Sequence of chain A:
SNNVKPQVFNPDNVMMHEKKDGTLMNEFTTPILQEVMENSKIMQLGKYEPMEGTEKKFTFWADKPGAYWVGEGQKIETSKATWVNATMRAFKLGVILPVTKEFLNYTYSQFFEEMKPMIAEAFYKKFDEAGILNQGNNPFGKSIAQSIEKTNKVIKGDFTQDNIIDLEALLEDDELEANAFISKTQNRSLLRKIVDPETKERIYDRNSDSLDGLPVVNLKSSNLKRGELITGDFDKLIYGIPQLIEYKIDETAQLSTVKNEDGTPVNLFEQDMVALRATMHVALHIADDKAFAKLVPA

The following describes two proteins that form a bound complex.

Residue-level contacts at the interface:
Residue K141 in chain A is in contact with residue W84 in chain B (closest heavy-atom distance 3.6 Å).
Residue T272 in chain A is in contact with residue T93 in chain B (closest heavy-atom distance 3.6 Å).
Residue L108 in chain A contacts residue W84 in chain B (closest heavy-atom distance 3.5 Å).
Residue V110 in chain A interacts with residue S94 in chain B (closest heavy-atom distance 4.0 Å).
Residue A137 in chain A contacts residue P80 in chain B (closest heavy-atom distance 3.2 Å).
Residue N28 in chain A is in contact with residue S94 in chain B (closest heavy-atom distance 3.4 Å).
Residue I47 in chain A interacts with residue W76 in chain B (closest heavy-atom distance 3.9 Å).
Residue Q49 in chain A interacts with residue F75 in chain B (closest heavy-atom distance 3.2 Å).
Residue M133 in chain A interacts with residue W76 in chain B (closest heavy-atom distance 4.1 Å).
Residue I111 in chain A is in contact with residue S94 in chain B (closest heavy-atom distance 3.3 Å).
Residue P46 in chain A interacts with residue T74 in chain B (closest heavy-atom distance 3.3 Å).
Residue K107 in chain A contacts residue W84 in chain B (closest heavy-atom distance 3.8 Å).
Residue G109 in chain A is in contact with residue I91 in chain B (closest heavy-atom distance 3.9 Å).
Residue L108 in chain A interacts with residue Y83 in chain B (closest heavy-atom distance 3.5 Å).
Residue N152 in chain A contacts residue W84 in chain B (closest heavy-atom distance 3.5 Å).
Residue L48 in chain A is in contact with residue W76 in chain B (closest heavy-atom distance 4.0 Å).
Residue V110 in chain A interacts with residue E92 in chain B (closest heavy-atom distance 3.7 Å).
Residue E50 in chain A interacts with residue K79 in chain B (closest heavy-atom distance 2.8 Å).
Residue M133 in chain A is in contact with residue P80 in chain B (closest heavy-atom distance 3.8 Å).
Residue V110 in chain A is in contact with residue I91 in chain B (closest heavy-atom distance 3.8 Å).
Residue M133 in chain A interacts with residue D78 in chain B (closest heavy-atom distance 3.5 Å).
Residue P154 in chain A interacts with residue W84 in chain B (closest heavy-atom distance 3.5 Å).
Residue P46 in chain A interacts with residue W76 in chain B (closest heavy-atom distance 3.7 Å).
Residue G109 in chain A interacts with residue A82 in chain B (closest heavy-atom distance 4.0 Å).
Residue N28 in chain A is in contact with residue T93 in chain B (closest heavy-atom distance 2.7 Å).
Residue R292 in chain A interacts with residue I91 in chain B (closest heavy-atom distance 4.1 Å).
Residue T44 in chain A is in contact with residue T74 in chain B (closest heavy-atom distance 3.9 Å).
Residue F106 in chain A contacts residue W84 in chain B (closest heavy-atom distance 4.1 Å).
Residue A145 in chain A is in contact with residue W84 in chain B (closest heavy-atom distance 3.5 Å).
Residue K141 in chain A contacts residue A82 in chain B (closest heavy-atom distance 3.5 Å).
Residue M30 in chain A contacts residue W98 in chain B (closest heavy-atom distance 3.4 Å).
Residue Y123 in chain A contacts residue W76 in chain B (closest heavy-atom distance 3.3 Å).
Residue P46 in chain A contacts residue F75 in chain B (closest heavy-atom distance 3.8 Å).
Residue L112 in chain A contacts residue S94 in chain B (closest heavy-atom distance 3.0 Å).
Residue V297 in chain A contacts residue W84 in chain B (closest heavy-atom distance 3.6 Å).
Residue I111 in chain A is in contact with residue T93 in chain B (closest heavy-atom distance 3.3 Å).
Residue M130 in chain A contacts residue A96 in chain B (closest heavy-atom distance 3.9 Å).
Residue G151 in chain A interacts with residue W84 in chain B (closest heavy-atom distance 3.4 Å).
Residue K107 in chain A interacts with residue V85 in chain B (closest heavy-atom distance 3.1 Å).
Residue V110 in chain A is in contact with residue G81 in chain B (closest heavy-atom distance 3.5 Å).
Residue G109 in chain A contacts residue Y83 in chain B (closest heavy-atom distance 3.0 Å).
Residue P46 in chain A is in contact with residue W98 in chain B (closest heavy-atom distance 3.7 Å).
Residue F138 in chain A is in contact with residue A82 in chain B (closest heavy-atom distance 3.5 Å).
Residue I134 in chain A interacts with residue P80 in chain B (closest heavy-atom distance 4.1 Å).
Residue M130 in chain A interacts with residue W76 in chain B (closest heavy-atom distance 3.4 Å).
Residue K107 in chain A interacts with residue Y83 in chain B (closest heavy-atom distance 4.0 Å).
Residue V273 in chain A is in contact with residue T93 in chain B (closest heavy-atom distance 3.4 Å).
Residue F126 in chain A contacts residue W76 in chain B (closest heavy-atom distance 4.0 Å).
Residue N28 in chain A contacts residue K95 in chain B (closest heavy-atom distance 3.9 Å).
Residue I111 in chain A interacts with residue E92 in chain B (closest heavy-atom distance 3.5 Å).
Residue F43 in chain A is in contact with residue W98 in chain B (closest heavy-atom distance 3.5 Å).
Residue I47 in chain A interacts with residue T74 in chain B (closest heavy-atom distance 2.9 Å).
Residue E136 in chain A is in contact with residue K79 in chain B (closest heavy-atom distance 3.8 Å).
Residue I47 in chain A interacts with residue F75 in chain B (closest heavy-atom distance 3.5 Å).
Residue M133 in chain A is in contact with residue K79 in chain B (closest heavy-atom distance 3.4 Å).
Residue I111 in chain A is in contact with residue I91 in chain B (closest heavy-atom distance 4.1 Å).
Residue D27 in chain A is in contact with residue K95 in chain B (closest heavy-atom distance 2.8 Å).
Residue M40 in chain A interacts with residue W98 in chain B (closest heavy-atom distance 4.2 Å).
Residue T272 in chain A contacts residue I91 in chain B (closest heavy-atom distance 3.7 Å).
Residue F155 in chain A interacts with residue W84 in chain B (closest heavy-atom distance 4.0 Å).

Sequence of chain B:
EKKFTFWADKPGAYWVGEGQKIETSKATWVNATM